Sequence of protein 1:
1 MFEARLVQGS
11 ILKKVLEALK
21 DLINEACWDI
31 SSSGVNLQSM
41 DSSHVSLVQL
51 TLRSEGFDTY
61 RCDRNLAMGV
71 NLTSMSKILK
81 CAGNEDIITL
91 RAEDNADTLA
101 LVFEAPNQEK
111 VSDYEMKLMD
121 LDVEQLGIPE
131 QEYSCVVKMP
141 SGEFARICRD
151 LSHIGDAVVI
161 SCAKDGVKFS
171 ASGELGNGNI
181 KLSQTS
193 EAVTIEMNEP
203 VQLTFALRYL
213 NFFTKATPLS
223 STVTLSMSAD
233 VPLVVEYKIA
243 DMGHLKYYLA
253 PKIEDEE

Contacts between the two chains:
Residue V233 in protein 1 contacts residue F11 in protein 2 (closest heavy-atom distance 3.8 Å).
Residue V45 in protein 1 is in contact with residue I8 in protein 2 (closest heavy-atom distance 3.4 Å).
Residue E124 in protein 1 interacts with residue R14 in protein 2 (closest heavy-atom distance 2.5 Å).
Residue E256 in protein 1 interacts with residue N3 in protein 2 (closest heavy-atom distance 4.0 Å).
Residue K254 in protein 1 is in contact with residue R4 in protein 2 (closest heavy-atom distance 3.0 Å).
Residue L47 in protein 1 contacts residue I8 in protein 2 (closest heavy-atom distance 4.6 Å).
Residue P253 in protein 1 interacts with residue V6 in protein 2 (closest heavy-atom distance 3.3 Å).
Residue L126 in protein 1 interacts with residue F12 in protein 2 (closest heavy-atom distance 3.3 Å).
Residue D257 in protein 1 contacts residue R4 in protein 2 (closest heavy-atom distance 3.4 Å).
Residue Q125 in protein 1 contacts residue R14 in protein 2 (closest heavy-atom distance 3.8 Å).
Residue L126 in protein 1 contacts residue I8 in protein 2 (closest heavy-atom distance 4.5 Å).
Residue E124 in protein 1 contacts residue T9 in protein 2 (closest heavy-atom distance 4.6 Å).
Residue K254 in protein 1 contacts residue N3 in protein 2 (closest heavy-atom distance 3.4 Å).
Residue A252 in protein 1 contacts residue Q5 in protein 2 (closest heavy-atom distance 3.0 Å).
Residue V45 in protein 1 contacts residue S7 in protein 2 (closest heavy-atom distance 4.3 Å).
Residue E256 in protein 1 is in contact with residue A2 in protein 2 (closest heavy-atom distance 3.6 Å).
Residue L126 in protein 1 contacts residue T9 in protein 2 (closest heavy-atom distance 4.9 Å).
Residue K254 in protein 1 is in contact with residue Q5 in protein 2 (closest heavy-atom distance 3.3 Å).
Residue G127 in protein 1 interacts with residue Q13 in protein 2 (closest heavy-atom distance 3.6 Å).
Residue V45 in protein 1 contacts residue Q5 in protein 2 (closest heavy-atom distance 3.0 Å).
Residue A252 in protein 1 is in contact with residue V6 in protein 2 (closest heavy-atom distance 3.0 Å).
Residue A208 in protein 1 is in contact with residue Q5 in protein 2 (closest heavy-atom distance 3.8 Å).
Residue A252 in protein 1 is in contact with residue S7 in protein 2 (closest heavy-atom distance 3.9 Å).
Residue L251 in protein 1 interacts with residue I8 in protein 2 (closest heavy-atom distance 4.8 Å).
Residue P234 in protein 1 is in contact with residue I8 in protein 2 (closest heavy-atom distance 4.4 Å).
Residue H44 in protein 1 interacts with residue S7 in protein 2 (closest heavy-atom distance 3.1 Å).
Residue I128 in protein 1 contacts residue F12 in protein 2 (closest heavy-atom distance 3.5 Å).
Residue Y250 in protein 1 interacts with residue F12 in protein 2 (closest heavy-atom distance 4.0 Å).
Residue P253 in protein 1 contacts residue R4 in protein 2 (closest heavy-atom distance 4.5 Å).
Residue L251 in protein 1 contacts residue Q5 in protein 2 (closest heavy-atom distance 4.9 Å).
Residue K254 in protein 1 is in contact with residue A2 in protein 2 (closest heavy-atom distance 3.2 Å).
Residue T206 in protein 1 is in contact with residue A2 in protein 2 (closest heavy-atom distance 2.5 Å).
Residue P129 in protein 1 interacts with residue F12 in protein 2 (closest heavy-atom distance 3.5 Å).
Residue I255 in protein 1 is in contact with residue F11 in protein 2 (closest heavy-atom distance 4.2 Å).
Residue Y250 in protein 1 contacts residue I8 in protein 2 (closest heavy-atom distance 4.4 Å).
Residue H44 in protein 1 is in contact with residue I8 in protein 2 (closest heavy-atom distance 2.7 Å).
Residue I255 in protein 1 interacts with residue V6 in protein 2 (closest heavy-atom distance 3.3 Å).
Residue M40 in protein 1 interacts with residue T9 in protein 2 (closest heavy-atom distance 3.4 Å).
Residue P253 in protein 1 is in contact with residue F11 in protein 2 (closest heavy-atom distance 3.9 Å).
Residue K254 in protein 1 is in contact with residue V6 in protein 2 (closest heavy-atom distance 4.3 Å).
Residue L47 in protein 1 contacts residue F12 in protein 2 (closest heavy-atom distance 4.1 Å).
Residue A252 in protein 1 is in contact with residue F11 in protein 2 (closest heavy-atom distance 4.4 Å).
Residue P129 in protein 1 interacts with residue F11 in protein 2 (closest heavy-atom distance 3.9 Å).
Residue M40 in protein 1 interacts with residue I8 in protein 2 (closest heavy-atom distance 3.1 Å).
Residue P253 in protein 1 contacts residue Q5 in protein 2 (closest heavy-atom distance 3.5 Å).
Residue S46 in protein 1 is in contact with residue I8 in protein 2 (closest heavy-atom distance 3.4 Å).
Residue L126 in protein 1 contacts residue Q13 in protein 2 (closest heavy-atom distance 3.3 Å).
Residue I255 in protein 1 is in contact with residue R4 in protein 2 (closest heavy-atom distance 2.7 Å).
Residue I255 in protein 1 contacts residue A2 in protein 2 (closest heavy-atom distance 3.6 Å).
Residue D257 in protein 1 contacts residue N3 in protein 2 (closest heavy-atom distance 3.9 Å).
Residue V45 in protein 1 interacts with residue V6 in protein 2 (closest heavy-atom distance 3.8 Å).
Residue A252 in protein 1 contacts residue I8 in protein 2 (closest heavy-atom distance 3.7 Å).
Residue G127 in protein 1 contacts residue F12 in protein 2 (closest heavy-atom distance 3.9 Å).
Residue L126 in protein 1 interacts with residue R14 in protein 2 (closest heavy-atom distance 3.5 Å).
Residue D232 in protein 1 contacts residue F11 in protein 2 (closest heavy-atom distance 3.4 Å).
Residue I255 in protein 1 interacts with residue N3 in protein 2 (closest heavy-atom distance 3.5 Å).
Residue P234 in protein 1 contacts residue F11 in protein 2 (closest heavy-atom distance 3.4 Å).
Residue Q125 in protein 1 is in contact with residue Q13 in protein 2 (closest heavy-atom distance 4.7 Å).
Residue P234 in protein 1 interacts with residue F12 in protein 2 (closest heavy-atom distance 3.8 Å).
Residue H44 in protein 1 is in contact with residue T9 in protein 2 (closest heavy-atom distance 4.7 Å).

Sequence of protein 2:
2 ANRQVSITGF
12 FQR

The following describes two proteins that form a bound complex.